Interface contacts:
Residue L39 in chain A interacts with residue K41 in chain B (closest heavy-atom distance 4.0 Å).
Residue K33 in chain A interacts with residue I31 in chain B (closest heavy-atom distance 4.1 Å).
Residue A19 in chain A interacts with residue L20 in chain B (closest heavy-atom distance 4.0 Å).
Residue L9 in chain A is in contact with residue V13 in chain B (closest heavy-atom distance 4.0 Å).
Residue I47 in chain A interacts with residue I51 in chain B (closest heavy-atom distance 4.8 Å).
Residue K22 in chain A interacts with residue H24 in chain B (closest heavy-atom distance 4.1 Å).
Residue S36 in chain A interacts with residue K41 in chain B (closest heavy-atom distance 3.0 Å).
Residue L34 in chain A is in contact with residue L34 in chain B (closest heavy-atom distance 3.8 Å).
Residue D12 in chain A contacts residue V13 in chain B (closest heavy-atom distance 3.8 Å).
Residue I23 in chain A interacts with residue N27 in chain B (closest heavy-atom distance 3.5 Å).
Residue Q50 in chain A contacts residue I51 in chain B (closest heavy-atom distance 3.9 Å).
Residue I23 in chain A interacts with residue H24 in chain B (closest heavy-atom distance 4.4 Å).
Residue I30 in chain A interacts with residue L34 in chain B (closest heavy-atom distance 3.6 Å).
Residue V44 in chain A contacts residue V44 in chain B (closest heavy-atom distance 4.8 Å).
Residue K33 in chain A interacts with residue E35 in chain B (closest heavy-atom distance 2.9 Å).
Residue Q54 in chain A contacts residue I51 in chain B (closest heavy-atom distance 2.9 Å).
Residue D12 in chain A contacts residue F10 in chain B (closest heavy-atom distance 4.8 Å).
Residue L40 in chain A contacts residue V44 in chain B (closest heavy-atom distance 3.6 Å).
Residue K29 in chain A is in contact with residue I31 in chain B (closest heavy-atom distance 3.8 Å).
Residue L37 in chain A interacts with residue L38 in chain B (closest heavy-atom distance 3.7 Å).
Residue N27 in chain A interacts with residue N27 in chain B (closest heavy-atom distance 4.2 Å).
Residue I30 in chain A interacts with residue N27 in chain B (closest heavy-atom distance 4.4 Å).
Residue I16 in chain A interacts with residue I16 in chain B (closest heavy-atom distance 3.8 Å).
Residue I47 in chain A is in contact with residue K48 in chain B (closest heavy-atom distance 4.3 Å).
Residue I30 in chain A is in contact with residue I31 in chain B (closest heavy-atom distance 3.8 Å).
Residue L40 in chain A interacts with residue L40 in chain B (closest heavy-atom distance 3.9 Å).
Residue Q50 in chain A interacts with residue N55 in chain B (closest heavy-atom distance 4.2 Å).
Residue Q54 in chain A contacts residue N52 in chain B (closest heavy-atom distance 5.0 Å).
Residue K33 in chain A is in contact with residue L38 in chain B (closest heavy-atom distance 3.4 Å).
Residue E43 in chain A interacts with residue E45 in chain B (closest heavy-atom distance 4.7 Å).
Residue D26 in chain A is in contact with residue N27 in chain B (closest heavy-atom distance 4.0 Å).
Residue L9 in chain A is in contact with residue L9 in chain B (closest heavy-atom distance 4.0 Å).
Residue Q54 in chain A interacts with residue N55 in chain B (closest heavy-atom distance 3.0 Å).
Residue S36 in chain A interacts with residue L38 in chain B (closest heavy-atom distance 3.8 Å).
Residue L40 in chain A contacts residue L37 in chain B (closest heavy-atom distance 4.8 Å).
Residue L40 in chain A is in contact with residue K41 in chain B (closest heavy-atom distance 4.1 Å).
Residue D12 in chain A interacts with residue K17 in chain B (closest heavy-atom distance 3.7 Å).
Residue D26 in chain A interacts with residue I31 in chain B (closest heavy-atom distance 3.8 Å).
Residue Q54 in chain A is in contact with residue Q54 in chain B (closest heavy-atom distance 3.1 Å).
Residue E43 in chain A interacts with residue K48 in chain B (closest heavy-atom distance 3.1 Å).
Residue D26 in chain A contacts residue H24 in chain B (closest heavy-atom distance 3.9 Å).
Residue I47 in chain A contacts residue V44 in chain B (closest heavy-atom distance 3.7 Å).
Residue L20 in chain A interacts with residue L20 in chain B (closest heavy-atom distance 3.8 Å).
Residue E43 in chain A contacts residue V44 in chain B (closest heavy-atom distance 3.9 Å).
Residue I23 in chain A contacts residue I23 in chain B (closest heavy-atom distance 3.5 Å).
Residue I51 in chain A interacts with residue I51 in chain B (closest heavy-atom distance 4.0 Å).
Residue L37 in chain A is in contact with residue L34 in chain B (closest heavy-atom distance 3.8 Å).
Residue I47 in chain A contacts residue I47 in chain B (closest heavy-atom distance 3.8 Å).
Residue I23 in chain A is in contact with residue L20 in chain B (closest heavy-atom distance 4.1 Å).
Residue L37 in chain A is in contact with residue L37 in chain B (closest heavy-atom distance 3.3 Å).
Residue I30 in chain A contacts residue I30 in chain B (closest heavy-atom distance 3.7 Å).
Residue I16 in chain A interacts with residue L20 in chain B (closest heavy-atom distance 3.8 Å).
Residue D26 in chain A is in contact with residue Q28 in chain B (closest heavy-atom distance 3.0 Å).
Residue D12 in chain A is in contact with residue Q14 in chain B (closest heavy-atom distance 3.8 Å).
Residue K33 in chain A is in contact with residue L34 in chain B (closest heavy-atom distance 3.8 Å).
Residue I16 in chain A interacts with residue K17 in chain B (closest heavy-atom distance 4.3 Å).
Residue I16 in chain A is in contact with residue V13 in chain B (closest heavy-atom distance 4.3 Å).
Residue L37 in chain A is in contact with residue K41 in chain B (closest heavy-atom distance 4.9 Å).

This data describes a binding interaction between two proteins.

Sequence of chain A:
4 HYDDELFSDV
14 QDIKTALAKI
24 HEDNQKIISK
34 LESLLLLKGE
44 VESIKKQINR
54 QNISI

Sequence of chain B:
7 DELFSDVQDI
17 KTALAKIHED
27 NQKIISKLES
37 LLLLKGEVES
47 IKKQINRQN